Interface contacts:
Residue L236 in the first protein interacts with residue T70 in the second protein (closest heavy-atom distance 3.3 Å).
Residue P123 in the first protein contacts residue F51 in the second protein (closest heavy-atom distance 3.9 Å).
Residue L342 in the first protein interacts with residue P45 in the second protein (closest heavy-atom distance 2.9 Å).
Residue P258 in the first protein interacts with residue K81 in the second protein (closest heavy-atom distance 4.2 Å).
Residue I257 in the first protein interacts with residue K81 in the second protein (closest heavy-atom distance 3.4 Å).
Residue K379 in the first protein contacts residue F51 in the second protein (closest heavy-atom distance 4.0 Å).
Residue W442 in the first protein contacts residue F51 in the second protein (closest heavy-atom distance 3.8 Å).
Residue N344 in the first protein interacts with residue P45 in the second protein (closest heavy-atom distance 3.5 Å).
Residue E320 in the first protein is in contact with residue P56 in the second protein (closest heavy-atom distance 3.6 Å).
Residue Q121 in the first protein is in contact with residue S49 in the second protein (closest heavy-atom distance 2.4 Å).
Residue R332 in the first protein contacts residue H148 in the second protein (closest heavy-atom distance 4.2 Å).
Residue S340 in the first protein interacts with residue K46 in the second protein (closest heavy-atom distance 3.4 Å).
Residue Y378 in the first protein is in contact with residue R47 in the second protein (closest heavy-atom distance 3.6 Å).
Residue H306 in the first protein interacts with residue L147 in the second protein (closest heavy-atom distance 3.5 Å).
Residue F321 in the first protein contacts residue L57 in the second protein (closest heavy-atom distance 4.1 Å).
Residue T343 in the first protein is in contact with residue R47 in the second protein (closest heavy-atom distance 4.1 Å).
Residue V277 in the first protein contacts residue E62 in the second protein (closest heavy-atom distance 3.6 Å).
Residue V259 in the first protein contacts residue V78 in the second protein (closest heavy-atom distance 3.5 Å).
Residue T235 in the first protein is in contact with residue T67 in the second protein (closest heavy-atom distance 3.0 Å).
Residue V296 in the first protein contacts residue T70 in the second protein (closest heavy-atom distance 3.5 Å).
Residue V296 in the first protein is in contact with residue R69 in the second protein (closest heavy-atom distance 4.1 Å).
Residue H307 in the first protein interacts with residue H148 in the second protein (closest heavy-atom distance 3.4 Å).
Residue I260 in the first protein interacts with residue L77 in the second protein (closest heavy-atom distance 3.8 Å).
Residue Q280 in the first protein contacts residue C66 in the second protein (closest heavy-atom distance 4.2 Å).
Residue L238 in the first protein contacts residue I74 in the second protein (closest heavy-atom distance 3.6 Å).
Residue V277 in the first protein interacts with residue I63 in the second protein (closest heavy-atom distance 3.5 Å).
Residue V277 in the first protein interacts with residue P58 in the second protein (closest heavy-atom distance 3.3 Å).
Residue K308 in the first protein interacts with residue H148 in the second protein (closest heavy-atom distance 3.7 Å).
Residue V259 in the first protein is in contact with residue L77 in the second protein (closest heavy-atom distance 3.4 Å).
Residue K379 in the first protein contacts residue R47 in the second protein (closest heavy-atom distance 3.1 Å).
Residue I257 in the first protein is in contact with residue V78 in the second protein (closest heavy-atom distance 4.0 Å).
Residue F321 in the first protein is in contact with residue P56 in the second protein (closest heavy-atom distance 3.4 Å).
Residue D252 in the first protein contacts residue V78 in the second protein (closest heavy-atom distance 3.8 Å).
Residue H306 in the first protein is in contact with residue H148 in the second protein (closest heavy-atom distance 4.2 Å).
Residue Q280 in the first protein interacts with residue T70 in the second protein (closest heavy-atom distance 3.6 Å).
Residue H306 in the first protein interacts with residue V146 in the second protein (closest heavy-atom distance 4.1 Å).
Residue F321 in the first protein contacts residue V55 in the second protein (closest heavy-atom distance 3.6 Å).
Residue E320 in the first protein contacts residue V55 in the second protein (closest heavy-atom distance 2.9 Å).
Residue L236 in the first protein interacts with residue T67 in the second protein (closest heavy-atom distance 3.4 Å).
Residue L342 in the first protein interacts with residue R47 in the second protein (closest heavy-atom distance 2.9 Å).
Residue K319 in the first protein is in contact with residue L57 in the second protein (closest heavy-atom distance 3.0 Å).
Residue Q121 in the first protein is in contact with residue N50 in the second protein (closest heavy-atom distance 3.7 Å).
Residue L341 in the first protein is in contact with residue F43 in the second protein (closest heavy-atom distance 3.6 Å).
Residue V296 in the first protein interacts with residue Y73 in the second protein (closest heavy-atom distance 3.6 Å).
Residue T305 in the first protein contacts residue V146 in the second protein (closest heavy-atom distance 2.4 Å).
Residue R254 in the first protein is in contact with residue Y93 in the second protein (closest heavy-atom distance 4.0 Å).
Residue P276 in the first protein is in contact with residue C66 in the second protein (closest heavy-atom distance 4.2 Å).
Residue L118 in the first protein contacts residue S49 in the second protein (closest heavy-atom distance 2.7 Å).
Residue T305 in the first protein contacts residue L147 in the second protein (closest heavy-atom distance 3.8 Å).
Residue T255 in the first protein contacts residue V78 in the second protein (closest heavy-atom distance 4.1 Å).
Residue L342 in the first protein interacts with residue Q48 in the second protein (closest heavy-atom distance 4.0 Å).
Residue I257 in the first protein interacts with residue L82 in the second protein (closest heavy-atom distance 3.7 Å).
Residue Q121 in the first protein interacts with residue F51 in the second protein (closest heavy-atom distance 3.7 Å).
Residue L236 in the first protein interacts with residue K71 in the second protein (closest heavy-atom distance 3.7 Å).
Residue S380 in the first protein is in contact with residue F51 in the second protein (closest heavy-atom distance 3.4 Å).
Residue L118 in the first protein contacts residue Q48 in the second protein (closest heavy-atom distance 3.9 Å).
Residue T305 in the first protein is in contact with residue P145 in the second protein (closest heavy-atom distance 3.0 Å).
Residue H306 in the first protein interacts with residue D42 in the second protein (closest heavy-atom distance 3.7 Å).
Residue I260 in the first protein interacts with residue Y73 in the second protein (closest heavy-atom distance 4.1 Å).
Residue L342 in the first protein is in contact with residue K46 in the second protein (closest heavy-atom distance 2.9 Å).

Sequence of the second protein:
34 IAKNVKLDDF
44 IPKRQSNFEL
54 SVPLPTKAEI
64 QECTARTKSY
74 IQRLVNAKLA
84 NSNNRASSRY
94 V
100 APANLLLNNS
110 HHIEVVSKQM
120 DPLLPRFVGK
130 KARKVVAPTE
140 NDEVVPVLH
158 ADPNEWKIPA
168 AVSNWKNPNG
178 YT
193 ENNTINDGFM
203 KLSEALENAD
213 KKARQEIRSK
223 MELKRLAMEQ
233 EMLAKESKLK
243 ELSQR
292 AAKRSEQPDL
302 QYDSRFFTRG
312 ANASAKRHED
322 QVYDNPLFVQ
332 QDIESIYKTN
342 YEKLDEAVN

Sequence of the first protein:
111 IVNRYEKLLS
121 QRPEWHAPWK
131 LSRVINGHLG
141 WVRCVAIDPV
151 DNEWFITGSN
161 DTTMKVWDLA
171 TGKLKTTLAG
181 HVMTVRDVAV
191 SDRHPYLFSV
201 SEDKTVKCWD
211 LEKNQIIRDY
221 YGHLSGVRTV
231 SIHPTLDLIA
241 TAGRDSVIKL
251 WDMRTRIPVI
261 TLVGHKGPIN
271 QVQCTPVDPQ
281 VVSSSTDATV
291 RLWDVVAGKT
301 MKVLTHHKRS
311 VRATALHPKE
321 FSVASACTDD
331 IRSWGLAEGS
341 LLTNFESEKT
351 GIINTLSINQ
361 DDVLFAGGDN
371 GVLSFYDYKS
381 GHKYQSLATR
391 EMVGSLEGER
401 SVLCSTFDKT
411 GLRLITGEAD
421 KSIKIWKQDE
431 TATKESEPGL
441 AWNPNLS

These two protein chains interact to form a complex.